Interface contacts:
Residue M139 in chain A is in contact with residue V47 in chain B (closest heavy-atom distance 3.3 Å).
Residue P35 in chain A interacts with residue V101 in chain B (closest heavy-atom distance 4.0 Å).
Residue Q142 in chain A contacts residue M58 in chain B (closest heavy-atom distance 3.7 Å).
Residue M139 in chain A contacts residue Y59 in chain B (closest heavy-atom distance 3.9 Å).
Residue G138 in chain A is in contact with residue P60 in chain B (closest heavy-atom distance 4.2 Å).
Residue V39 in chain A contacts residue Y32 in chain B (closest heavy-atom distance 3.5 Å).
Residue I141 in chain A interacts with residue M58 in chain B (closest heavy-atom distance 3.4 Å).
Residue L46 in chain A interacts with residue R45 in chain B (closest heavy-atom distance 3.2 Å).
Residue F53 in chain A contacts residue K43 in chain B (closest heavy-atom distance 4.9 Å).
Residue Q49 in chain A is in contact with residue R45 in chain B (closest heavy-atom distance 4.5 Å).
Residue D42 in chain A interacts with residue Q98 in chain B (closest heavy-atom distance 3.2 Å).
Residue D42 in chain A interacts with residue Y32 in chain B (closest heavy-atom distance 4.3 Å).
Residue D42 in chain A contacts residue P105 in chain B (closest heavy-atom distance 4.4 Å).
Residue F33 in chain A contacts residue M102 in chain B (closest heavy-atom distance 3.6 Å).
Residue G138 in chain A is in contact with residue D61 in chain B (closest heavy-atom distance 4.5 Å).
Residue M139 in chain A interacts with residue M58 in chain B (closest heavy-atom distance 3.3 Å).
Residue V43 in chain A interacts with residue R50 in chain B (closest heavy-atom distance 4.6 Å).
Residue D42 in chain A interacts with residue Y96 in chain B (closest heavy-atom distance 3.1 Å).
Residue T41 in chain A is in contact with residue Q98 in chain B (closest heavy-atom distance 3.8 Å).
Residue L56 in chain A interacts with residue R44 in chain B (closest heavy-atom distance 3.6 Å).
Residue L46 in chain A is in contact with residue W107 in chain B (closest heavy-atom distance 3.5 Å).
Residue N40 in chain A interacts with residue M58 in chain B (closest heavy-atom distance 2.7 Å).
Residue P144 in chain A is in contact with residue M58 in chain B (closest heavy-atom distance 4.9 Å).
Residue M139 in chain A contacts residue V48 in chain B (closest heavy-atom distance 4.5 Å).
Residue K45 in chain A contacts residue Q104 in chain B (closest heavy-atom distance 2.4 Å).
Residue T41 in chain A interacts with residue Y32 in chain B (closest heavy-atom distance 3.5 Å).
Residue L46 in chain A is in contact with residue Y96 in chain B (closest heavy-atom distance 3.5 Å).
Residue L50 in chain A contacts residue K43 in chain B (closest heavy-atom distance 4.9 Å).
Residue Q47 in chain A is in contact with residue R45 in chain B (closest heavy-atom distance 3.5 Å).
Residue N40 in chain A is in contact with residue R50 in chain B (closest heavy-atom distance 2.7 Å).
Residue Q49 in chain A is in contact with residue G42 in chain B (closest heavy-atom distance 4.6 Å).
Residue Q47 in chain A is in contact with residue R44 in chain B (closest heavy-atom distance 3.2 Å).
Residue V43 in chain A interacts with residue Y96 in chain B (closest heavy-atom distance 4.2 Å).
Residue K45 in chain A interacts with residue P105 in chain B (closest heavy-atom distance 3.4 Å).
Residue L46 in chain A is in contact with residue Y37 in chain B (closest heavy-atom distance 4.3 Å).
Residue D42 in chain A interacts with residue R50 in chain B (closest heavy-atom distance 3.1 Å).
Residue K45 in chain A interacts with residue Q98 in chain B (closest heavy-atom distance 4.9 Å).
Residue M139 in chain A contacts residue R50 in chain B (closest heavy-atom distance 3.8 Å).
Residue N143 in chain A contacts residue M58 in chain B (closest heavy-atom distance 4.9 Å).
Residue D42 in chain A is in contact with residue A33 in chain B (closest heavy-atom distance 3.2 Å).
Residue Q49 in chain A is in contact with residue R44 in chain B (closest heavy-atom distance 2.5 Å).
Residue L46 in chain A interacts with residue V47 in chain B (closest heavy-atom distance 4.0 Å).
Residue Q47 in chain A is in contact with residue E46 in chain B (closest heavy-atom distance 4.8 Å).
Residue M139 in chain A contacts residue P60 in chain B (closest heavy-atom distance 3.7 Å).
Residue V43 in chain A is in contact with residue V47 in chain B (closest heavy-atom distance 3.8 Å).
Residue K45 in chain A is in contact with residue S103 in chain B (closest heavy-atom distance 5.0 Å).
Residue L140 in chain A contacts residue M58 in chain B (closest heavy-atom distance 4.8 Å).
Residue D48 in chain A interacts with residue R45 in chain B (closest heavy-atom distance 3.4 Å).
Residue N40 in chain A contacts residue Y32 in chain B (closest heavy-atom distance 3.9 Å).
Residue V55 in chain A contacts residue R44 in chain B (closest heavy-atom distance 3.4 Å).
Residue L46 in chain A interacts with residue P105 in chain B (closest heavy-atom distance 4.2 Å).
Residue T41 in chain A contacts residue V101 in chain B (closest heavy-atom distance 3.7 Å).
Residue Q49 in chain A contacts residue K43 in chain B (closest heavy-atom distance 3.2 Å).
Residue K45 in chain A is in contact with residue M102 in chain B (closest heavy-atom distance 3.7 Å).
Residue T41 in chain A is in contact with residue M102 in chain B (closest heavy-atom distance 4.3 Å).
Residue L135 in chain A is in contact with residue R44 in chain B (closest heavy-atom distance 4.5 Å).
Residue M139 in chain A interacts with residue A49 in chain B (closest heavy-atom distance 4.6 Å).

These two protein chains interact to form a complex.

Sequence of chain A:
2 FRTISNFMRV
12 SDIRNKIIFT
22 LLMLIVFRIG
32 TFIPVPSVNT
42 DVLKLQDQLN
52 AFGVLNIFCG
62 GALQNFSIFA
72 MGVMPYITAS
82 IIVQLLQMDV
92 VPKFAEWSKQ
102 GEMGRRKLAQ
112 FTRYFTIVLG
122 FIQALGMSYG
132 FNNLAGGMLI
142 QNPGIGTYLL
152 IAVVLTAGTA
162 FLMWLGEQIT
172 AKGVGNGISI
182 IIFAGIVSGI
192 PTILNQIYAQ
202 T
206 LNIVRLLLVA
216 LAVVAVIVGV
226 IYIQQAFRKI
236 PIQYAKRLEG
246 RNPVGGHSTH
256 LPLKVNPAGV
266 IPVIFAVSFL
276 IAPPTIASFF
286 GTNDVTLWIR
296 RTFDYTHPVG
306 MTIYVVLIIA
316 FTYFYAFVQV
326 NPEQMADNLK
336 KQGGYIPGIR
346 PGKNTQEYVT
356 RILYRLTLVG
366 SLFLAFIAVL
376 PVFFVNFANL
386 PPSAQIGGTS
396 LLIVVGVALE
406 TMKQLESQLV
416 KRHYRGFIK

Sequence of chain B:
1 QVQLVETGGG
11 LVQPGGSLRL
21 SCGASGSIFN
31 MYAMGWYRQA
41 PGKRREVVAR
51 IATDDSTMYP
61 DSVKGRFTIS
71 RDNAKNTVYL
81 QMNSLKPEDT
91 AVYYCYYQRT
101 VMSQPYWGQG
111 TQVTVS